Sequence of chain A:
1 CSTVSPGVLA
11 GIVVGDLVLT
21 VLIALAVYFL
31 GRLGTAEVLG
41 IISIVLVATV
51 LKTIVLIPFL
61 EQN

Interface contacts:
Residue I23 in chain A is in contact with residue I23 in chain B (closest heavy-atom distance 3.3 Å).
Residue K52 in chain A interacts with residue I12 in chain B (closest heavy-atom distance 4.2 Å).
Residue I12 in chain A contacts residue L9 in chain B (closest heavy-atom distance 4.0 Å).
Residue V4 in chain A contacts residue S5 in chain B (closest heavy-atom distance 3.3 Å).
Residue V27 in chain A is in contact with residue V27 in chain B (closest heavy-atom distance 3.6 Å).
Residue C1 in chain A is in contact with residue C1 in chain B (closest heavy-atom distance 2.0 Å).
Residue L51 in chain A interacts with residue G15 in chain B (closest heavy-atom distance 3.9 Å).
Residue V13 in chain A interacts with residue L9 in chain B (closest heavy-atom distance 4.7 Å).
Residue D16 in chain A is in contact with residue L19 in chain B (closest heavy-atom distance 3.9 Å).
Residue L19 in chain A is in contact with residue D16 in chain B (closest heavy-atom distance 3.5 Å).
Residue G31 in chain A contacts residue L30 in chain B (closest heavy-atom distance 4.9 Å).
Residue L30 in chain A contacts residue L30 in chain B (closest heavy-atom distance 4.0 Å).
Residue L9 in chain A interacts with residue P6 in chain B (closest heavy-atom distance 4.3 Å).
Residue L56 in chain A interacts with residue I12 in chain B (closest heavy-atom distance 4.0 Å).
Residue I44 in chain A contacts residue L22 in chain B (closest heavy-atom distance 3.7 Å).
Residue T20 in chain A contacts residue I23 in chain B (closest heavy-atom distance 4.1 Å).
Residue F59 in chain A interacts with residue V8 in chain B (closest heavy-atom distance 3.4 Å).
Residue F59 in chain A contacts residue V4 in chain B (closest heavy-atom distance 3.6 Å).
Residue D16 in chain A is in contact with residue I12 in chain B (closest heavy-atom distance 3.1 Å).
Residue S2 in chain A is in contact with residue V4 in chain B (closest heavy-atom distance 4.6 Å).
Residue T20 in chain A interacts with residue L19 in chain B (closest heavy-atom distance 3.4 Å).
Residue V47 in chain A interacts with residue L22 in chain B (closest heavy-atom distance 4.3 Å).
Residue D16 in chain A contacts residue G15 in chain B (closest heavy-atom distance 4.0 Å).
Residue L30 in chain A contacts residue R32 in chain B (closest heavy-atom distance 4.8 Å).
Residue I12 in chain A is in contact with residue I12 in chain B (closest heavy-atom distance 4.3 Å).
Residue I44 in chain A contacts residue L19 in chain B (closest heavy-atom distance 4.2 Å).
Residue V55 in chain A interacts with residue V8 in chain B (closest heavy-atom distance 4.1 Å).
Residue V13 in chain A interacts with residue I12 in chain B (closest heavy-atom distance 3.9 Å).
Residue P6 in chain A contacts residue S5 in chain B (closest heavy-atom distance 4.0 Å).
Residue L19 in chain A is in contact with residue T20 in chain B (closest heavy-atom distance 4.9 Å).
Residue V4 in chain A is in contact with residue L9 in chain B (closest heavy-atom distance 4.7 Å).
Residue L9 in chain A contacts residue L9 in chain B (closest heavy-atom distance 3.5 Å).
Residue C1 in chain A contacts residue T3 in chain B (closest heavy-atom distance 4.5 Å).
Residue A48 in chain A interacts with residue L19 in chain B (closest heavy-atom distance 3.5 Å).
Residue T35 in chain A interacts with residue L30 in chain B (closest heavy-atom distance 3.9 Å).
Residue I44 in chain A interacts with residue I23 in chain B (closest heavy-atom distance 4.3 Å).
Residue G15 in chain A is in contact with residue D16 in chain B (closest heavy-atom distance 4.3 Å).
Residue T3 in chain A contacts residue V4 in chain B (closest heavy-atom distance 3.8 Å).
Residue V55 in chain A interacts with residue I12 in chain B (closest heavy-atom distance 3.4 Å).
Residue I12 in chain A is in contact with residue V13 in chain B (closest heavy-atom distance 3.2 Å).
Residue V47 in chain A interacts with residue L19 in chain B (closest heavy-atom distance 3.9 Å).
Residue I44 in chain A contacts residue A26 in chain B (closest heavy-atom distance 3.9 Å).
Residue S2 in chain A is in contact with residue C1 in chain B (closest heavy-atom distance 4.7 Å).
Residue S2 in chain A contacts residue T3 in chain B (closest heavy-atom distance 3.6 Å).
Residue L9 in chain A contacts residue S5 in chain B (closest heavy-atom distance 2.8 Å).
Residue L56 in chain A is in contact with residue L9 in chain B (closest heavy-atom distance 4.1 Å).
Residue V27 in chain A is in contact with residue L30 in chain B (closest heavy-atom distance 4.2 Å).
Residue K52 in chain A interacts with residue L19 in chain B (closest heavy-atom distance 3.9 Å).
Residue I23 in chain A is in contact with residue V27 in chain B (closest heavy-atom distance 4.3 Å).
Residue A24 in chain A is in contact with residue I23 in chain B (closest heavy-atom distance 4.5 Å).
Residue T3 in chain A interacts with residue S5 in chain B (closest heavy-atom distance 4.2 Å).
Residue E37 in chain A contacts residue F29 in chain B (closest heavy-atom distance 3.9 Å).
Residue L60 in chain A is in contact with residue L9 in chain B (closest heavy-atom distance 4.1 Å).
Residue A10 in chain A contacts residue L9 in chain B (closest heavy-atom distance 4.8 Å).
Residue D16 in chain A contacts residue D16 in chain B (closest heavy-atom distance 3.2 Å).
Residue L30 in chain A is in contact with residue G31 in chain B (closest heavy-atom distance 4.6 Å).

Sequence of chain B:
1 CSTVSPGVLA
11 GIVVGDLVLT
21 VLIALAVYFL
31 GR

The following describes two proteins that form a bound complex.